The following describes two proteins that form a bound complex.

Contacts between the two chains:
Residue L31 in chain B contacts residue L10 in chain A (closest heavy-atom distance 4.0 Å).
Residue Q49 in chain B is in contact with residue F3 in chain A (closest heavy-atom distance 3.0 Å).
Residue Y44 in chain B interacts with residue L1 in chain A (closest heavy-atom distance 3.2 Å).
Residue M39 in chain B is in contact with residue E4 in chain A (closest heavy-atom distance 4.0 Å).
Residue V52 in chain B interacts with residue F3 in chain A (closest heavy-atom distance 4.3 Å).
Residue K28 in chain B interacts with residue E11 in chain A (closest heavy-atom distance 5.0 Å).
Residue F32 in chain B interacts with residue W7 in chain A (closest heavy-atom distance 4.8 Å).
Residue L34 in chain B is in contact with residue W7 in chain A (closest heavy-atom distance 4.0 Å).
Residue M27 in chain B is in contact with residue A14 in chain A (closest heavy-atom distance 4.7 Å).
Residue F68 in chain B is in contact with residue W7 in chain A (closest heavy-atom distance 4.7 Å).
Residue V70 in chain B is in contact with residue Y6 in chain A (closest heavy-atom distance 3.6 Å).
Residue G35 in chain B is in contact with residue W7 in chain A (closest heavy-atom distance 3.6 Å).
Residue K28 in chain B contacts residue A14 in chain A (closest heavy-atom distance 3.6 Å).
Residue Q49 in chain B contacts residue T2 in chain A (closest heavy-atom distance 3.2 Å).
Residue Y77 in chain B is in contact with residue A14 in chain A (closest heavy-atom distance 3.2 Å).
Residue Y77 in chain B interacts with residue A13 in chain A (closest heavy-atom distance 3.4 Å).
Residue M39 in chain B is in contact with residue F3 in chain A (closest heavy-atom distance 4.5 Å).
Residue V70 in chain B interacts with residue F3 in chain A (closest heavy-atom distance 4.2 Å).
Residue L31 in chain B contacts residue W7 in chain A (closest heavy-atom distance 2.9 Å).
Residue Y77 in chain B interacts with residue L10 in chain A (closest heavy-atom distance 3.0 Å).
Residue I76 in chain B is in contact with residue W7 in chain A (closest heavy-atom distance 4.9 Å).
Residue H73 in chain B interacts with residue Q9 in chain A (closest heavy-atom distance 4.2 Å).
Residue L31 in chain B is in contact with residue E11 in chain A (closest heavy-atom distance 4.3 Å).
Residue H73 in chain B interacts with residue L10 in chain A (closest heavy-atom distance 3.8 Å).
Residue Q36 in chain B contacts residue E4 in chain A (closest heavy-atom distance 4.4 Å).
Residue M39 in chain B contacts residue L1 in chain A (closest heavy-atom distance 4.9 Å).
Residue L31 in chain B interacts with residue A14 in chain A (closest heavy-atom distance 4.6 Å).
Residue Q49 in chain B contacts residue Y6 in chain A (closest heavy-atom distance 4.6 Å).
Residue Q49 in chain B is in contact with residue L1 in chain A (closest heavy-atom distance 3.1 Å).
Residue I38 in chain B is in contact with residue F3 in chain A (closest heavy-atom distance 3.5 Å).
Residue G35 in chain B contacts residue F3 in chain A (closest heavy-atom distance 3.9 Å).
Residue I76 in chain B is in contact with residue L10 in chain A (closest heavy-atom distance 4.3 Å).
Residue V70 in chain B is in contact with residue L10 in chain A (closest heavy-atom distance 4.4 Å).
Residue I38 in chain B contacts residue W7 in chain A (closest heavy-atom distance 3.9 Å).
Residue H50 in chain B is in contact with residue Y6 in chain A (closest heavy-atom distance 3.8 Å).
Residue Y44 in chain B contacts residue F3 in chain A (closest heavy-atom distance 4.0 Å).
Residue R42 in chain B is in contact with residue L1 in chain A (closest heavy-atom distance 4.8 Å).
Residue V70 in chain B interacts with residue W7 in chain A (closest heavy-atom distance 3.8 Å).
Residue Y77 in chain B interacts with residue E11 in chain A (closest heavy-atom distance 4.8 Å).
Residue K71 in chain B is in contact with residue Y6 in chain A (closest heavy-atom distance 3.9 Å).

Sequence of chain B:
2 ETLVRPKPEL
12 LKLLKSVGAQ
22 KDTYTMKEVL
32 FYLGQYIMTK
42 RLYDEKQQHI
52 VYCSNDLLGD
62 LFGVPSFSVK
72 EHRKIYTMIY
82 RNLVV

Sequence of chain A:
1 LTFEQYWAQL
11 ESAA